Sequence of chain A:
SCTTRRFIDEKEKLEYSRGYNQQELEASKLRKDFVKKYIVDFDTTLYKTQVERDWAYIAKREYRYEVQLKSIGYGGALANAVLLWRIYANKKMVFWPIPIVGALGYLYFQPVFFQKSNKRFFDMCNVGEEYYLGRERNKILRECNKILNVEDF

Sequence of chain B:
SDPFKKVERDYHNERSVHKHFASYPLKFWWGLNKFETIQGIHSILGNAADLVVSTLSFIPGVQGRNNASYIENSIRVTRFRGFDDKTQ

This data describes a binding interaction between two proteins.

Residue-level contacts at the interface:
Residue L47 in chain A interacts with residue R17 in chain B (closest heavy-atom distance 3.5 Å).
Residue Y39 in chain A contacts residue H14 in chain B (closest heavy-atom distance 4.0 Å).
Residue D42 in chain A is in contact with residue S18 in chain B (closest heavy-atom distance 4.4 Å).
Residue E137 in chain A is in contact with residue D12 in chain B (closest heavy-atom distance 4.4 Å).
Residue Y48 in chain A contacts residue Y13 in chain B (closest heavy-atom distance 3.5 Å).
Residue F43 in chain A is in contact with residue H14 in chain B (closest heavy-atom distance 3.4 Å).
Residue D42 in chain A interacts with residue H14 in chain B (closest heavy-atom distance 4.6 Å).
Residue F43 in chain A contacts residue Y13 in chain B (closest heavy-atom distance 4.4 Å).
Residue K38 in chain A is in contact with residue H14 in chain B (closest heavy-atom distance 2.2 Å).
Residue Y39 in chain A is in contact with residue D12 in chain B (closest heavy-atom distance 4.3 Å).
Residue K49 in chain A is in contact with residue Y13 in chain B (closest heavy-atom distance 3.6 Å).
Residue K49 in chain A contacts residue R17 in chain B (closest heavy-atom distance 4.8 Å).
Residue L47 in chain A contacts residue Y13 in chain B (closest heavy-atom distance 2.4 Å).
Residue K38 in chain A is in contact with residue K7 in chain B (closest heavy-atom distance 4.5 Å).
Residue F43 in chain A interacts with residue R17 in chain B (closest heavy-atom distance 3.6 Å).
Residue Y48 in chain A is in contact with residue H14 in chain B (closest heavy-atom distance 5.0 Å).
Residue F43 in chain A interacts with residue S18 in chain B (closest heavy-atom distance 4.2 Å).
Residue Y133 in chain A contacts residue Y13 in chain B (closest heavy-atom distance 3.7 Å).
Residue Y133 in chain A interacts with residue H14 in chain B (closest heavy-atom distance 3.8 Å).
Residue Y133 in chain A is in contact with residue D12 in chain B (closest heavy-atom distance 2.2 Å).